Sequence of chain A:
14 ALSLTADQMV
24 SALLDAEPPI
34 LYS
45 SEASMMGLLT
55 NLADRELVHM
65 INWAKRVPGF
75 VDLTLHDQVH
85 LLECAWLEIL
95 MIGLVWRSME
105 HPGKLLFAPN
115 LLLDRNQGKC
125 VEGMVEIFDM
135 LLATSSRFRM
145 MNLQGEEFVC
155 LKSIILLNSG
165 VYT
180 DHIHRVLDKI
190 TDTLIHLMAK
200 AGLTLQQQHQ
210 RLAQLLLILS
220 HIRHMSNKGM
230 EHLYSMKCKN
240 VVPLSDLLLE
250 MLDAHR

Sequence of chain B:
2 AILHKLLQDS

This data describes a binding interaction between two proteins.

Interface contacts:
Residue I65 in chain A interacts with residue S11 in chain B (closest heavy-atom distance 4.5 Å).
Residue L86 in chain A contacts residue L8 in chain B (closest heavy-atom distance 3.8 Å).
Residue V83 in chain A is in contact with residue L8 in chain B (closest heavy-atom distance 3.6 Å).
Residue K69 in chain A contacts residue Q9 in chain B (closest heavy-atom distance 4.9 Å).
Residue L246 in chain A is in contact with residue L7 in chain B (closest heavy-atom distance 4.3 Å).
Residue L79 in chain A is in contact with residue Q9 in chain B (closest heavy-atom distance 4.1 Å).
Residue L79 in chain A interacts with residue L8 in chain B (closest heavy-atom distance 3.8 Å).
Residue M250 in chain A contacts residue L4 in chain B (closest heavy-atom distance 3.8 Å).
Residue L246 in chain A interacts with residue L4 in chain B (closest heavy-atom distance 4.5 Å).
Residue E87 in chain A contacts residue L4 in chain B (closest heavy-atom distance 3.7 Å).
Residue D245 in chain A interacts with residue I3 in chain B (closest heavy-atom distance 3.9 Å).
Residue N66 in chain A contacts residue S11 in chain B (closest heavy-atom distance 2.1 Å).
Residue V83 in chain A is in contact with residue H5 in chain B (closest heavy-atom distance 3.9 Å).
Residue K69 in chain A contacts residue L8 in chain B (closest heavy-atom distance 3.2 Å).
Residue K69 in chain A interacts with residue S11 in chain B (closest heavy-atom distance 4.1 Å).
Residue I65 in chain A interacts with residue L8 in chain B (closest heavy-atom distance 3.6 Å).
Residue L246 in chain A interacts with residue I3 in chain B (closest heavy-atom distance 3.7 Å).
Residue I65 in chain A is in contact with residue L4 in chain B (closest heavy-atom distance 3.5 Å).
Residue F74 in chain A interacts with residue L8 in chain B (closest heavy-atom distance 4.3 Å).
Residue V83 in chain A is in contact with residue L4 in chain B (closest heavy-atom distance 4.0 Å).
Residue L79 in chain A contacts residue H5 in chain B (closest heavy-atom distance 3.7 Å).
Residue L86 in chain A interacts with residue L4 in chain B (closest heavy-atom distance 4.3 Å).
Residue I65 in chain A is in contact with residue L7 in chain B (closest heavy-atom distance 3.7 Å).
Residue Q82 in chain A interacts with residue L8 in chain B (closest heavy-atom distance 4.0 Å).